Sequence of protein 1:
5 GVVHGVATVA

Residue-level contacts at the interface:
Residue S25 in protein 2 interacts with residue V7 in protein 1 (closest heavy-atom distance 4.3 Å).
Residue T111 in protein 2 interacts with residue A11 in protein 1 (closest heavy-atom distance 3.4 Å).
Residue C95 in protein 2 contacts residue A11 in protein 1 (closest heavy-atom distance 4.5 Å).
Residue S97 in protein 2 contacts residue V7 in protein 1 (closest heavy-atom distance 2.8 Å).
Residue Q109 in protein 2 is in contact with residue H8 in protein 1 (closest heavy-atom distance 4.9 Å).
Residue R98 in protein 2 contacts residue V7 in protein 1 (closest heavy-atom distance 3.6 Å).
Residue I24 in protein 2 is in contact with residue G9 in protein 1 (closest heavy-atom distance 3.7 Å).
Residue I28 in protein 2 interacts with residue V7 in protein 1 (closest heavy-atom distance 3.9 Å).
Residue W99 in protein 2 interacts with residue V6 in protein 1 (closest heavy-atom distance 3.8 Å).
Residue C95 in protein 2 contacts residue V7 in protein 1 (closest heavy-atom distance 4.6 Å).
Residue C95 in protein 2 is in contact with residue G9 in protein 1 (closest heavy-atom distance 3.0 Å).
Residue E104 in protein 2 is in contact with residue H8 in protein 1 (closest heavy-atom distance 3.0 Å).
Residue G105 in protein 2 interacts with residue H8 in protein 1 (closest heavy-atom distance 4.7 Å).
Residue A96 in protein 2 interacts with residue H8 in protein 1 (closest heavy-atom distance 4.0 Å).
Residue T23 in protein 2 interacts with residue V10 in protein 1 (closest heavy-atom distance 2.9 Å).
Residue C22 in protein 2 interacts with residue A11 in protein 1 (closest heavy-atom distance 4.5 Å).
Residue Y79 in protein 2 interacts with residue A14 in protein 1 (closest heavy-atom distance 4.3 Å).
Residue L20 in protein 2 is in contact with residue V13 in protein 1 (closest heavy-atom distance 3.9 Å).
Residue S97 in protein 2 is in contact with residue V6 in protein 1 (closest heavy-atom distance 3.4 Å).
Residue C22 in protein 2 interacts with residue V10 in protein 1 (closest heavy-atom distance 3.3 Å).
Residue E104 in protein 2 contacts residue V6 in protein 1 (closest heavy-atom distance 3.4 Å).
Residue L20 in protein 2 interacts with residue T12 in protein 1 (closest heavy-atom distance 3.3 Å).
Residue S21 in protein 2 interacts with residue A14 in protein 1 (closest heavy-atom distance 3.1 Å).
Residue C95 in protein 2 contacts residue H8 in protein 1 (closest heavy-atom distance 3.8 Å).
Residue R100 in protein 2 contacts residue V6 in protein 1 (closest heavy-atom distance 4.9 Å).
Residue W36 in protein 2 interacts with residue A11 in protein 1 (closest heavy-atom distance 3.9 Å).
Residue T111 in protein 2 contacts residue T12 in protein 1 (closest heavy-atom distance 4.1 Å).
Residue A96 in protein 2 is in contact with residue V7 in protein 1 (closest heavy-atom distance 3.2 Å).
Residue R98 in protein 2 is in contact with residue V6 in protein 1 (closest heavy-atom distance 3.4 Å).
Residue Q109 in protein 2 contacts residue A11 in protein 1 (closest heavy-atom distance 3.5 Å).
Residue I24 in protein 2 interacts with residue V7 in protein 1 (closest heavy-atom distance 3.8 Å).
Residue L20 in protein 2 interacts with residue A14 in protein 1 (closest heavy-atom distance 4.1 Å).
Residue R19 in protein 2 interacts with residue V13 in protein 1 (closest heavy-atom distance 3.7 Å).
Residue R19 in protein 2 contacts residue T12 in protein 1 (closest heavy-atom distance 4.5 Å).
Residue G107 in protein 2 is in contact with residue H8 in protein 1 (closest heavy-atom distance 3.8 Å).
Residue C95 in protein 2 interacts with residue V10 in protein 1 (closest heavy-atom distance 4.0 Å).
Residue S21 in protein 2 interacts with residue A11 in protein 1 (closest heavy-atom distance 3.2 Å).
Residue C22 in protein 2 interacts with residue G9 in protein 1 (closest heavy-atom distance 4.1 Å).
Residue T111 in protein 2 interacts with residue V13 in protein 1 (closest heavy-atom distance 4.2 Å).
Residue Y94 in protein 2 interacts with residue A11 in protein 1 (closest heavy-atom distance 4.4 Å).
Residue A96 in protein 2 is in contact with residue V6 in protein 1 (closest heavy-atom distance 4.0 Å).
Residue G9 in protein 2 is in contact with residue V13 in protein 1 (closest heavy-atom distance 3.6 Å).
Residue S21 in protein 2 interacts with residue V10 in protein 1 (closest heavy-atom distance 3.5 Å).
Residue A96 in protein 2 contacts residue G9 in protein 1 (closest heavy-atom distance 4.3 Å).
Residue S97 in protein 2 is in contact with residue G5 in protein 1 (closest heavy-atom distance 4.5 Å).
Residue R19 in protein 2 contacts residue A14 in protein 1 (closest heavy-atom distance 2.8 Å).
Residue Y93 in protein 2 is in contact with residue A11 in protein 1 (closest heavy-atom distance 3.6 Å).
Residue S21 in protein 2 contacts residue V13 in protein 1 (closest heavy-atom distance 4.7 Å).
Residue G110 in protein 2 interacts with residue A11 in protein 1 (closest heavy-atom distance 4.2 Å).
Residue Q109 in protein 2 interacts with residue V10 in protein 1 (closest heavy-atom distance 3.8 Å).
Residue G108 in protein 2 is in contact with residue H8 in protein 1 (closest heavy-atom distance 3.5 Å).
Residue L18 in protein 2 contacts residue V13 in protein 1 (closest heavy-atom distance 4.3 Å).
Residue S21 in protein 2 interacts with residue T12 in protein 1 (closest heavy-atom distance 2.8 Å).
Residue G10 in protein 2 is in contact with residue V13 in protein 1 (closest heavy-atom distance 3.5 Å).
Residue I24 in protein 2 contacts residue H8 in protein 1 (closest heavy-atom distance 4.2 Å).
Residue T23 in protein 2 interacts with residue G9 in protein 1 (closest heavy-atom distance 3.4 Å).
Residue R98 in protein 2 interacts with residue G5 in protein 1 (closest heavy-atom distance 3.0 Å).
Residue Q109 in protein 2 interacts with residue G9 in protein 1 (closest heavy-atom distance 3.8 Å).

The following describes two proteins that form a bound complex.

Sequence of protein 2:
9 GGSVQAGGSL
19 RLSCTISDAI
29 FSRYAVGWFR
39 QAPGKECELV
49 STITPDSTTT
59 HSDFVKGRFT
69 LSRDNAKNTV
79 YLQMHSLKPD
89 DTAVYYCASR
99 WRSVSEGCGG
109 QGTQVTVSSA